Sequence of chain B:
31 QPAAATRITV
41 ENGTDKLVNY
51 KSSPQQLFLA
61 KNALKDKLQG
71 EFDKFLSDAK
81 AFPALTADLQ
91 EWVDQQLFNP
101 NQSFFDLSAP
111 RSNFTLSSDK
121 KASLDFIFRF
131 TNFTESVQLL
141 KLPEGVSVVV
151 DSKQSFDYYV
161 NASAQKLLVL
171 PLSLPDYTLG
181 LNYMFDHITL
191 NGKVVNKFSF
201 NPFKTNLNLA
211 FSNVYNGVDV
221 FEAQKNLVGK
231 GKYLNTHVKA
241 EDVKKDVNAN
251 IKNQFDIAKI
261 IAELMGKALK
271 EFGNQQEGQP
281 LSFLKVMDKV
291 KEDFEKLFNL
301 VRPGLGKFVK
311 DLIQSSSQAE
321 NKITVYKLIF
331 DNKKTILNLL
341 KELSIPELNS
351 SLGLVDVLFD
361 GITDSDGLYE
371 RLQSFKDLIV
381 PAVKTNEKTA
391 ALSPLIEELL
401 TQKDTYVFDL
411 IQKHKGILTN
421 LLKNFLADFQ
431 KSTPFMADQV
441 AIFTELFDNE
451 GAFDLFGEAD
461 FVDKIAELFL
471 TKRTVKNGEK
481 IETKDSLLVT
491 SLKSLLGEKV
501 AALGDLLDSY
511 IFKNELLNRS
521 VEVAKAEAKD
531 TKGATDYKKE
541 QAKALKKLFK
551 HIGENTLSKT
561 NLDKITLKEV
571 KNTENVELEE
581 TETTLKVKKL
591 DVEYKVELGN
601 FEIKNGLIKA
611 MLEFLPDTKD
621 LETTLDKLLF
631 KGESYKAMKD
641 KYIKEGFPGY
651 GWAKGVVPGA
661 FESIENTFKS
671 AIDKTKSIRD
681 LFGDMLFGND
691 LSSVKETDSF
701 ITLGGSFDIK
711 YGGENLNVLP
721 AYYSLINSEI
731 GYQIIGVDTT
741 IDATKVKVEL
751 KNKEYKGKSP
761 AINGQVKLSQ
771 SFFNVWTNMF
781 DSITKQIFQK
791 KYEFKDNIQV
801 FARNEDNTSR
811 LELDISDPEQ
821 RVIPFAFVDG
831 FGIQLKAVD

The following describes two proteins that form a bound complex.

Residue-level contacts at the interface:
Residue F772 in chain B contacts residue V656 in chain A (closest heavy-atom distance 3.6 Å).
Residue W652 in chain B contacts residue V775 in chain A (closest heavy-atom distance 4.6 Å).
Residue V775 in chain B contacts residue W652 in chain A (closest heavy-atom distance 3.6 Å).
Residue V656 in chain B contacts residue L768 in chain A (closest heavy-atom distance 4.5 Å).
Residue L629 in chain B interacts with residue Y650 in chain A (closest heavy-atom distance 3.2 Å).
Residue T667 in chain B is in contact with residue Q765 in chain A (closest heavy-atom distance 4.5 Å).
Residue S771 in chain B is in contact with residue V656 in chain A (closest heavy-atom distance 3.7 Å).
Residue G655 in chain B is in contact with residue V775 in chain A (closest heavy-atom distance 3.9 Å).
Residue S771 in chain B is in contact with residue G659 in chain A (closest heavy-atom distance 4.3 Å).
Residue V775 in chain B contacts residue V656 in chain A (closest heavy-atom distance 3.7 Å).
Residue I664 in chain B is in contact with residue F668 in chain A (closest heavy-atom distance 4.6 Å).
Residue S663 in chain B interacts with residue V766 in chain A (closest heavy-atom distance 3.4 Å).
Residue A653 in chain B interacts with residue V775 in chain A (closest heavy-atom distance 4.7 Å).
Residue P648 in chain B contacts residue S634 in chain A (closest heavy-atom distance 4.5 Å).
Residue W652 in chain B contacts residue L503 in chain A (closest heavy-atom distance 3.5 Å).
Residue I664 in chain B interacts with residue I664 in chain A (closest heavy-atom distance 4.0 Å).
Residue S771 in chain B contacts residue G655 in chain A (closest heavy-atom distance 3.8 Å).
Residue V766 in chain B contacts residue G659 in chain A (closest heavy-atom distance 3.7 Å).
Residue Y650 in chain B is in contact with residue L629 in chain A (closest heavy-atom distance 3.6 Å).
Residue S663 in chain B contacts residue F668 in chain A (closest heavy-atom distance 3.4 Å).
Residue Q765 in chain B is in contact with residue T667 in chain A (closest heavy-atom distance 3.9 Å).
Residue F772 in chain B is in contact with residue Y650 in chain A (closest heavy-atom distance 4.0 Å).
Residue M685 in chain B is in contact with residue W652 in chain A (closest heavy-atom distance 4.8 Å).
Residue N666 in chain B interacts with residue Q765 in chain A (closest heavy-atom distance 3.1 Å).
Residue V656 in chain B is in contact with residue V775 in chain A (closest heavy-atom distance 3.6 Å).
Residue Q765 in chain B contacts residue S663 in chain A (closest heavy-atom distance 3.5 Å).
Residue G649 in chain B interacts with residue A501 in chain A (closest heavy-atom distance 4.6 Å).
Residue L628 in chain B interacts with residue Y650 in chain A (closest heavy-atom distance 3.2 Å).
Residue Q765 in chain B contacts residue G659 in chain A (closest heavy-atom distance 4.5 Å).
Residue S663 in chain B is in contact with residue Q765 in chain A (closest heavy-atom distance 4.2 Å).
Residue G659 in chain B interacts with residue V766 in chain A (closest heavy-atom distance 4.3 Å).
Residue G659 in chain B is in contact with residue S771 in chain A (closest heavy-atom distance 4.6 Å).
Residue A660 in chain B interacts with residue F668 in chain A (closest heavy-atom distance 4.5 Å).
Residue G659 in chain B contacts residue L768 in chain A (closest heavy-atom distance 4.4 Å).
Residue V500 in chain B is in contact with residue G649 in chain A (closest heavy-atom distance 4.8 Å).
Residue L503 in chain B is in contact with residue Y650 in chain A (closest heavy-atom distance 3.9 Å).
Residue L503 in chain B is in contact with residue W652 in chain A (closest heavy-atom distance 3.5 Å).
Residue Q765 in chain B is in contact with residue N666 in chain A (closest heavy-atom distance 2.8 Å).
Residue Y650 in chain B contacts residue A502 in chain A (closest heavy-atom distance 4.0 Å).
Residue L768 in chain B contacts residue G659 in chain A (closest heavy-atom distance 4.3 Å).
Residue V656 in chain B is in contact with residue S771 in chain A (closest heavy-atom distance 4.8 Å).
Residue G649 in chain B is in contact with residue A502 in chain A (closest heavy-atom distance 4.2 Å).
Residue L768 in chain B interacts with residue V656 in chain A (closest heavy-atom distance 3.5 Å).
Residue A502 in chain B is in contact with residue G649 in chain A (closest heavy-atom distance 3.6 Å).
Residue F668 in chain B is in contact with residue S663 in chain A (closest heavy-atom distance 3.9 Å).
Residue W652 in chain B is in contact with residue V500 in chain A (closest heavy-atom distance 4.5 Å).
Residue V775 in chain B interacts with residue A653 in chain A (closest heavy-atom distance 4.0 Å).
Residue V775 in chain B is in contact with residue G655 in chain A (closest heavy-atom distance 3.4 Å).
Residue V775 in chain B contacts residue K654 in chain A (closest heavy-atom distance 4.1 Å).
Residue V766 in chain B interacts with residue S663 in chain A (closest heavy-atom distance 3.0 Å).
Residue Y650 in chain B interacts with residue L628 in chain A (closest heavy-atom distance 3.6 Å).
Residue L503 in chain B is in contact with residue G649 in chain A (closest heavy-atom distance 4.4 Å).
Residue A502 in chain B is in contact with residue Y650 in chain A (closest heavy-atom distance 4.5 Å).
Residue S634 in chain B contacts residue P648 in chain A (closest heavy-atom distance 4.4 Å).
Residue F772 in chain B is in contact with residue A653 in chain A (closest heavy-atom distance 4.7 Å).
Residue Y650 in chain B is in contact with residue L503 in chain A (closest heavy-atom distance 3.6 Å).
Residue V656 in chain B contacts residue F772 in chain A (closest heavy-atom distance 4.0 Å).
Residue F668 in chain B is in contact with residue A660 in chain A (closest heavy-atom distance 4.2 Å).
Residue T667 in chain B is in contact with residue T667 in chain A (closest heavy-atom distance 3.6 Å).
Residue F668 in chain B interacts with residue I664 in chain A (closest heavy-atom distance 4.2 Å).

Sequence of chain A:
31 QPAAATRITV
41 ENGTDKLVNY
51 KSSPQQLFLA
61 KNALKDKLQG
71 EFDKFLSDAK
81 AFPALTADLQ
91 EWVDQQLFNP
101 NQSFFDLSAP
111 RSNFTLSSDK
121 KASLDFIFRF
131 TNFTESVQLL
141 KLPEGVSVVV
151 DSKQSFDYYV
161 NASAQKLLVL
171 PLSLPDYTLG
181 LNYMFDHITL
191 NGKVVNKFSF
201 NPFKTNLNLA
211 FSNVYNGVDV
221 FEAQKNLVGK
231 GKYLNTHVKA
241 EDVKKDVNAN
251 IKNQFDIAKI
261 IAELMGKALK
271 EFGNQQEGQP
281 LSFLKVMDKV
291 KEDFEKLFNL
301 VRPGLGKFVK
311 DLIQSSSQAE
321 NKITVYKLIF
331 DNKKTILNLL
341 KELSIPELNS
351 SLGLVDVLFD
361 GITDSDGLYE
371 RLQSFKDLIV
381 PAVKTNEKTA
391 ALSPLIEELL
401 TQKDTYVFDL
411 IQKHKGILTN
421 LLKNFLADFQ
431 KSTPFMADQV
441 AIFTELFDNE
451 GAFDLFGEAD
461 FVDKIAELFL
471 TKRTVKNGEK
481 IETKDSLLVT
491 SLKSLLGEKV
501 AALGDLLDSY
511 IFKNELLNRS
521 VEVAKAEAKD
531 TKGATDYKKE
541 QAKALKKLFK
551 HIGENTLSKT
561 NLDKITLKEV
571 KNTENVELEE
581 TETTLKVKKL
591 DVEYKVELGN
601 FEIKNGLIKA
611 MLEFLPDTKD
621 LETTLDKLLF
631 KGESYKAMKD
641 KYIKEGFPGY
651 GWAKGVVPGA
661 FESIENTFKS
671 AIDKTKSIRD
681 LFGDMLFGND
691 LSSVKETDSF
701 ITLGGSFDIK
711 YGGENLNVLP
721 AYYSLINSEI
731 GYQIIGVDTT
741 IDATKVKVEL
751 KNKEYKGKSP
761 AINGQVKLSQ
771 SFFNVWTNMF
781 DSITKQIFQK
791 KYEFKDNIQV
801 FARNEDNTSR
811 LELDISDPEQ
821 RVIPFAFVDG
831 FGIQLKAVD